Sequence of protein 1:
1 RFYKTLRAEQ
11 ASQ

The following describes two proteins that form a bound complex.

Interface contacts:
Residue N29 in protein 2 is in contact with residue K4 in protein 1 (closest heavy-atom distance 3.8 Å).
Residue S28 in protein 2 interacts with residue F2 in protein 1 (closest heavy-atom distance 4.0 Å).
Residue Y31 in protein 2 interacts with residue K4 in protein 1 (closest heavy-atom distance 3.3 Å).
Residue N97 in protein 2 is in contact with residue R7 in protein 1 (closest heavy-atom distance 2.8 Å).
Residue F30 in protein 2 is in contact with residue K4 in protein 1 (closest heavy-atom distance 2.9 Å).
Residue N29 in protein 2 is in contact with residue Y3 in protein 1 (closest heavy-atom distance 4.6 Å).
Residue K93 in protein 2 contacts residue R7 in protein 1 (closest heavy-atom distance 3.8 Å).
Residue Y31 in protein 2 is in contact with residue T5 in protein 1 (closest heavy-atom distance 2.6 Å).
Residue Y31 in protein 2 contacts residue R7 in protein 1 (closest heavy-atom distance 4.3 Å).
Residue N29 in protein 2 contacts residue F2 in protein 1 (closest heavy-atom distance 3.5 Å).
Residue A95 in protein 2 contacts residue R7 in protein 1 (closest heavy-atom distance 2.7 Å).
Residue Y31 in protein 2 interacts with residue Y3 in protein 1 (closest heavy-atom distance 5.0 Å).
Residue G96 in protein 2 interacts with residue R7 in protein 1 (closest heavy-atom distance 3.3 Å).
Residue Y31 in protein 2 interacts with residue L6 in protein 1 (closest heavy-atom distance 4.8 Å).

Sequence of protein 2:
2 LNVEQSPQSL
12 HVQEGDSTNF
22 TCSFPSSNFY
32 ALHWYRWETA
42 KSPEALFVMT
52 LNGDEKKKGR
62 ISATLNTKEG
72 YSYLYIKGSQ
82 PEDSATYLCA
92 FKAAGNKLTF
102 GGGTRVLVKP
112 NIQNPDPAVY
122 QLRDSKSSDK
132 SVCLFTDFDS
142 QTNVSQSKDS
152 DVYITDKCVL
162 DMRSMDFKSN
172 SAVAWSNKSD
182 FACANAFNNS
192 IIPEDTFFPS